Sequence of protein 2:
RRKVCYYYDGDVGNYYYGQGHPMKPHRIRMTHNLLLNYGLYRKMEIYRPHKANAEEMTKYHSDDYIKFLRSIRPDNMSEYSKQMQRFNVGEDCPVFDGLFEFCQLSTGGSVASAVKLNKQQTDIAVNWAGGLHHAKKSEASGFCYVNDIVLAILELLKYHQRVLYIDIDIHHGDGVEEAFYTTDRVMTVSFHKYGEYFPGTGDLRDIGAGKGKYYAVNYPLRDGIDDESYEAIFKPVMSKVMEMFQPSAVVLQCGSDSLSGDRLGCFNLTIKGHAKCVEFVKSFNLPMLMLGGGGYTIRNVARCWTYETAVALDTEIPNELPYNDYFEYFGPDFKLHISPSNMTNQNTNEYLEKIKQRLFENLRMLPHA

Interface contacts:
Residue E185 in protein 2 is in contact with residue N10 in protein 1 (closest heavy-atom distance 2.7 Å).
Residue R192 in protein 2 interacts with residue L21 in protein 1 (closest heavy-atom distance 3.5 Å).
Residue H33 in protein 2 contacts residue Y158 in protein 1 (closest heavy-atom distance 3.3 Å).
Residue R55 in protein 2 is in contact with residue P107 in protein 1 (closest heavy-atom distance 3.4 Å).
Residue Y48 in protein 2 interacts with residue W39 in protein 1 (closest heavy-atom distance 2.7 Å).
Residue K165 in protein 2 interacts with residue L21 in protein 1 (closest heavy-atom distance 3.6 Å).
Residue Q26 in protein 2 contacts residue K136 in protein 1 (closest heavy-atom distance 3.2 Å).
Residue Y54 in protein 2 is in contact with residue D36 in protein 1 (closest heavy-atom distance 3.5 Å).
Residue Q168 in protein 2 interacts with residue M22 in protein 1 (closest heavy-atom distance 3.7 Å).
Residue K165 in protein 2 interacts with residue R23 in protein 1 (closest heavy-atom distance 3.0 Å).
Residue K66 in protein 2 is in contact with residue Q16 in protein 1 (closest heavy-atom distance 3.1 Å).
Residue H167 in protein 2 contacts residue M22 in protein 1 (closest heavy-atom distance 3.1 Å).
Residue M51 in protein 2 interacts with residue W39 in protein 1 (closest heavy-atom distance 3.6 Å).
Residue K165 in protein 2 is in contact with residue D24 in protein 1 (closest heavy-atom distance 3.4 Å).
Residue I53 in protein 2 is in contact with residue L37 in protein 1 (closest heavy-atom distance 3.6 Å).
Residue R49 in protein 2 contacts residue Q52 in protein 1 (closest heavy-atom distance 3.1 Å).
Residue V122 in protein 2 contacts residue A30 in protein 1 (closest heavy-atom distance 3.5 Å).
Residue E52 in protein 2 interacts with residue W39 in protein 1 (closest heavy-atom distance 3.0 Å).
Residue Y166 in protein 2 interacts with residue R23 in protein 1 (closest heavy-atom distance 3.7 Å).
Residue R55 in protein 2 interacts with residue H112 in protein 1 (closest heavy-atom distance 3.5 Å).
Residue N21 in protein 2 is in contact with residue A151 in protein 1 (closest heavy-atom distance 3.6 Å).
Residue I53 in protein 2 is in contact with residue V38 in protein 1 (closest heavy-atom distance 3.1 Å).
Residue Y67 in protein 2 is in contact with residue Q16 in protein 1 (closest heavy-atom distance 2.8 Å).
Residue E185 in protein 2 contacts residue S13 in protein 1 (closest heavy-atom distance 3.4 Å).
Residue Y166 in protein 2 interacts with residue L27 in protein 1 (closest heavy-atom distance 2.8 Å).
Residue A186 in protein 2 interacts with residue R14 in protein 1 (closest heavy-atom distance 3.3 Å).
Residue P56 in protein 2 contacts residue K34 in protein 1 (closest heavy-atom distance 3.5 Å).
Residue D18 in protein 2 contacts residue G115 in protein 1 (closest heavy-atom distance 3.2 Å).
Residue R49 in protein 2 is in contact with residue P41 in protein 1 (closest heavy-atom distance 3.2 Å).
Residue H68 in protein 2 contacts residue Q16 in protein 1 (closest heavy-atom distance 3.6 Å).
Residue P206 in protein 2 contacts residue R8 in protein 1 (closest heavy-atom distance 3.3 Å).
Residue R36 in protein 2 interacts with residue Y113 in protein 1 (closest heavy-atom distance 3.7 Å).
Residue L164 in protein 2 contacts residue M22 in protein 1 (closest heavy-atom distance 2.9 Å).
Residue Y166 in protein 2 interacts with residue A26 in protein 1 (closest heavy-atom distance 3.5 Å).
Residue E52 in protein 2 is in contact with residue P41 in protein 1 (closest heavy-atom distance 3.1 Å).
Residue A186 in protein 2 interacts with residue F15 in protein 1 (closest heavy-atom distance 3.3 Å).
Residue K126 in protein 2 interacts with residue A29 in protein 1 (closest heavy-atom distance 3.6 Å).
Residue H57 in protein 2 is in contact with residue H33 in protein 1 (closest heavy-atom distance 3.0 Å).
Residue Y48 in protein 2 interacts with residue V55 in protein 1 (closest heavy-atom distance 3.4 Å).
Residue R192 in protein 2 contacts residue M22 in protein 1 (closest heavy-atom distance 3.1 Å).
Residue K144 in protein 2 contacts residue S13 in protein 1 (closest heavy-atom distance 3.5 Å).
Residue T189 in protein 2 is in contact with residue R14 in protein 1 (closest heavy-atom distance 3.7 Å).
Residue R55 in protein 2 contacts residue K34 in protein 1 (closest heavy-atom distance 3.5 Å).
Residue E52 in protein 2 contacts residue Q40 in protein 1 (closest heavy-atom distance 3.0 Å).
Residue Y67 in protein 2 interacts with residue S13 in protein 1 (closest heavy-atom distance 3.6 Å).
Residue E185 in protein 2 contacts residue R14 in protein 1 (closest heavy-atom distance 3.4 Å).
Residue R55 in protein 2 contacts residue A35 in protein 1 (closest heavy-atom distance 3.6 Å).
Residue R55 in protein 2 contacts residue D36 in protein 1 (closest heavy-atom distance 3.1 Å).
Residue Y54 in protein 2 is in contact with residue A35 in protein 1 (closest heavy-atom distance 3.3 Å).
Residue K144 in protein 2 contacts residue Q16 in protein 1 (closest heavy-atom distance 3.2 Å).
Residue Y166 in protein 2 is in contact with residue M22 in protein 1 (closest heavy-atom distance 2.6 Å).
Residue H57 in protein 2 contacts residue K34 in protein 1 (closest heavy-atom distance 3.4 Å).
Residue T65 in protein 2 contacts residue Q16 in protein 1 (closest heavy-atom distance 2.5 Å).
Residue Y54 in protein 2 contacts residue L37 in protein 1 (closest heavy-atom distance 3.6 Å).
Residue K165 in protein 2 is in contact with residue M22 in protein 1 (closest heavy-atom distance 2.6 Å).
Residue N44 in protein 2 contacts residue Q74 in protein 1 (closest heavy-atom distance 3.7 Å).
Residue Y166 in protein 2 contacts residue D24 in protein 1 (closest heavy-atom distance 3.0 Å).
Residue L43 in protein 2 interacts with residue E75 in protein 1 (closest heavy-atom distance 3.0 Å).
Residue Y67 in protein 2 interacts with residue R14 in protein 1 (closest heavy-atom distance 3.6 Å).
Residue R49 in protein 2 interacts with residue S47 in protein 1 (closest heavy-atom distance 3.6 Å).

Sequence of protein 1:
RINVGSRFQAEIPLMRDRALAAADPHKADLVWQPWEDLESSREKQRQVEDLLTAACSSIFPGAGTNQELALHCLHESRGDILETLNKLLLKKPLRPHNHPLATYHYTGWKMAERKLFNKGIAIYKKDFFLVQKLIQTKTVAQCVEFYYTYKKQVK

The following describes two proteins that form a bound complex.